Sequence of the second protein:
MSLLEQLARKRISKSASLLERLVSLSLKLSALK

Sequence of the first protein:
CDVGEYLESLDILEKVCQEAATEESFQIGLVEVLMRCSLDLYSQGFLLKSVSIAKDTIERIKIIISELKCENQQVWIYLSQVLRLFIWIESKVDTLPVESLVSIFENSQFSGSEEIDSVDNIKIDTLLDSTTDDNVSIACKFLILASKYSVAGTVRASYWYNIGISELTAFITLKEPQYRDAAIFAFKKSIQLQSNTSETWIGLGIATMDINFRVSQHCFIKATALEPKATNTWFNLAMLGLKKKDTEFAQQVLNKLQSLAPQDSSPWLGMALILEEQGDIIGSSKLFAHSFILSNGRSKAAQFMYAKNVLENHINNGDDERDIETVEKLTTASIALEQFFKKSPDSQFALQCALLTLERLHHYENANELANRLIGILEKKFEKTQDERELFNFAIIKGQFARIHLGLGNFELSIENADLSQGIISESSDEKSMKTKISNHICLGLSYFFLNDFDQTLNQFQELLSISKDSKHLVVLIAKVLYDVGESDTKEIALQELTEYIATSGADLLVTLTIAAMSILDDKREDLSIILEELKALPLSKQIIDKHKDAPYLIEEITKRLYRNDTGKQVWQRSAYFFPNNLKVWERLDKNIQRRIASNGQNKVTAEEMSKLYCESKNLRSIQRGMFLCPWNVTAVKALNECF

Residue-level contacts at the interface:
Residue N919 in the first protein contacts residue L82 in the second protein (closest heavy-atom distance 3.6 Å).
Residue I1259 in the first protein is in contact with residue A35 in the second protein (closest heavy-atom distance 3.6 Å).
Residue L1183 in the first protein interacts with residue A12 in the second protein (closest heavy-atom distance 4.0 Å).
Residue E1255 in the first protein is in contact with residue A35 in the second protein (closest heavy-atom distance 3.8 Å).
Residue S1258 in the first protein interacts with residue S32 in the second protein (closest heavy-atom distance 4.1 Å).
Residue I1216 in the first protein is in contact with residue I16 in the second protein (closest heavy-atom distance 4.0 Å).
Residue S914 in the first protein contacts residue S87 in the second protein (closest heavy-atom distance 4.2 Å).
Residue D878 in the first protein is in contact with residue L82 in the second protein (closest heavy-atom distance 4.0 Å).
Residue D917 in the first protein contacts residue V80 in the second protein (closest heavy-atom distance 3.4 Å).
Residue I1285 in the first protein is in contact with residue L38 in the second protein (closest heavy-atom distance 3.6 Å).
Residue I1216 in the first protein contacts residue A12 in the second protein (closest heavy-atom distance 3.6 Å).
Residue G1215 in the first protein is in contact with residue I16 in the second protein (closest heavy-atom distance 3.6 Å).
Residue D917 in the first protein interacts with residue S83 in the second protein (closest heavy-atom distance 2.7 Å).
Residue N919 in the first protein interacts with residue S81 in the second protein (closest heavy-atom distance 3.8 Å).
Residue F1186 in the first protein interacts with residue L8 in the second protein (closest heavy-atom distance 3.6 Å).
Residue V886 in the first protein interacts with residue L89 in the second protein (closest heavy-atom distance 3.6 Å).
Residue F1174 in the first protein contacts residue L7 in the second protein (closest heavy-atom distance 3.6 Å).
Residue E1182 in the first protein is in contact with residue L8 in the second protein (closest heavy-atom distance 4.2 Å).
Residue E1208 in the first protein contacts residue R13 in the second protein (closest heavy-atom distance 3.7 Å).
Residue E883 in the first protein contacts residue K85 in the second protein (closest heavy-atom distance 4.0 Å).
Residue E1180 in the first protein is in contact with residue L11 in the second protein (closest heavy-atom distance 4.4 Å).
Residue V882 in the first protein is in contact with residue L86 in the second protein (closest heavy-atom distance 3.9 Å).
Residue I1285 in the first protein interacts with residue L41 in the second protein (closest heavy-atom distance 4.0 Å).
Residue F1174 in the first protein interacts with residue L8 in the second protein (closest heavy-atom distance 3.5 Å).
Residue L1212 in the first protein contacts residue I16 in the second protein (closest heavy-atom distance 4.0 Å).
Residue E1255 in the first protein is in contact with residue L38 in the second protein (closest heavy-atom distance 3.8 Å).
Residue E1180 in the first protein interacts with residue R15 in the second protein (closest heavy-atom distance 3.5 Å).
Residue L1183 in the first protein contacts residue L11 in the second protein (closest heavy-atom distance 4.0 Å).
Residue L1183 in the first protein contacts residue R15 in the second protein (closest heavy-atom distance 3.8 Å).
Residue S1258 in the first protein is in contact with residue S34 in the second protein (closest heavy-atom distance 3.9 Å).
Residue F1174 in the first protein interacts with residue L11 in the second protein (closest heavy-atom distance 3.8 Å).
Residue D878 in the first protein contacts residue K85 in the second protein (closest heavy-atom distance 4.0 Å).
Residue E1171 in the first protein is in contact with residue L8 in the second protein (closest heavy-atom distance 4.0 Å).
Residue V882 in the first protein contacts residue K85 in the second protein (closest heavy-atom distance 3.8 Å).
Residue Q1254 in the first protein is in contact with residue L38 in the second protein (closest heavy-atom distance 4.3 Å).
Residue L880 in the first protein is in contact with residue L82 in the second protein (closest heavy-atom distance 4.0 Å).
Residue N919 in the first protein interacts with residue V80 in the second protein (closest heavy-atom distance 3.0 Å).
Residue D1281 in the first protein is in contact with residue L41 in the second protein (closest heavy-atom distance 4.0 Å).
Residue L1170 in the first protein contacts residue L8 in the second protein (closest heavy-atom distance 3.7 Å).
Residue V877 in the first protein interacts with residue L82 in the second protein (closest heavy-atom distance 3.7 Å).
Residue L911 in the first protein contacts residue L86 in the second protein (closest heavy-atom distance 4.3 Å).
Residue I1285 in the first protein interacts with residue L37 in the second protein (closest heavy-atom distance 3.9 Å).
Residue I922 in the first protein interacts with residue S83 in the second protein (closest heavy-atom distance 3.4 Å).
Residue E1289 in the first protein interacts with residue S34 in the second protein (closest heavy-atom distance 2.8 Å).
Residue L1212 in the first protein is in contact with residue R13 in the second protein (closest heavy-atom distance 4.3 Å).
Residue E883 in the first protein is in contact with residue L89 in the second protein (closest heavy-atom distance 3.7 Å).
Residue E1289 in the first protein is in contact with residue L37 in the second protein (closest heavy-atom distance 3.4 Å).
Residue V882 in the first protein interacts with residue L82 in the second protein (closest heavy-atom distance 3.7 Å).
Residue L1212 in the first protein contacts residue E9 in the second protein (closest heavy-atom distance 4.2 Å).
Residue S1258 in the first protein interacts with residue A35 in the second protein (closest heavy-atom distance 4.2 Å).
Residue L1183 in the first protein contacts residue L8 in the second protein (closest heavy-atom distance 3.9 Å).
Residue N1251 in the first protein is in contact with residue L41 in the second protein (closest heavy-atom distance 3.7 Å).
Residue I1259 in the first protein is in contact with residue S32 in the second protein (closest heavy-atom distance 3.5 Å).
Residue E1289 in the first protein contacts residue L38 in the second protein (closest heavy-atom distance 4.2 Å).
Residue Q1288 in the first protein is in contact with residue L37 in the second protein (closest heavy-atom distance 3.4 Å).
Residue F1186 in the first protein contacts residue E9 in the second protein (closest heavy-atom distance 4.3 Å).
Residue I922 in the first protein is in contact with residue L82 in the second protein (closest heavy-atom distance 4.1 Å).
Residue I922 in the first protein contacts residue L86 in the second protein (closest heavy-atom distance 3.9 Å).
Residue E1171 in the first protein contacts residue S6 in the second protein (closest heavy-atom distance 3.5 Å).
Residue L1274 in the first protein is in contact with residue L38 in the second protein (closest heavy-atom distance 3.9 Å).

These two protein chains interact to form a complex.